Sequence of chain A:
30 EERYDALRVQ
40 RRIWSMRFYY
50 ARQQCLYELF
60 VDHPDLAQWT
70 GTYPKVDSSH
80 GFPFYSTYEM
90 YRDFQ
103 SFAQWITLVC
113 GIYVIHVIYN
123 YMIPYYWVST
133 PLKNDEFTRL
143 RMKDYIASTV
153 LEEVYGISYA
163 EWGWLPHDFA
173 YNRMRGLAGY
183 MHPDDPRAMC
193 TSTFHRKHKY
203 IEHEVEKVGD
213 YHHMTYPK

Interface contacts:
Residue Y340 in chain B interacts with residue T132 in chain A (closest heavy-atom distance 4.5 Å).
Residue D513 in chain B interacts with residue W129 in chain A (closest heavy-atom distance 4.1 Å).
Residue R509 in chain B interacts with residue Y128 in chain A (closest heavy-atom distance 3.2 Å).
Residue V339 in chain B is in contact with residue S131 in chain A (closest heavy-atom distance 3.3 Å).
Residue R509 in chain B contacts residue S131 in chain A (closest heavy-atom distance 3.6 Å).
Residue Y516 in chain B contacts residue Y121 in chain A (closest heavy-atom distance 2.3 Å).
Residue I347 in chain B is in contact with residue P133 in chain A (closest heavy-atom distance 4.1 Å).
Residue Y516 in chain B contacts residue P126 in chain A (closest heavy-atom distance 3.9 Å).
Residue V339 in chain B interacts with residue T132 in chain A (closest heavy-atom distance 4.4 Å).
Residue Y340 in chain B contacts residue V130 in chain A (closest heavy-atom distance 4.1 Å).
Residue Y340 in chain B contacts residue E138 in chain A (closest heavy-atom distance 3.3 Å).
Residue F519 in chain B is in contact with residue M144 in chain A (closest heavy-atom distance 3.8 Å).
Residue L512 in chain B contacts residue I125 in chain A (closest heavy-atom distance 4.7 Å).
Residue L512 in chain B contacts residue W129 in chain A (closest heavy-atom distance 4.3 Å).
Residue D513 in chain B interacts with residue Y128 in chain A (closest heavy-atom distance 3.1 Å).
Residue V514 in chain B contacts residue W129 in chain A (closest heavy-atom distance 3.9 Å).
Residue Y340 in chain B interacts with residue P133 in chain A (closest heavy-atom distance 4.1 Å).
Residue F519 in chain B interacts with residue Y121 in chain A (closest heavy-atom distance 4.4 Å).
Residue P515 in chain B interacts with residue W129 in chain A (closest heavy-atom distance 3.5 Å).
Residue F519 in chain B interacts with residue W129 in chain A (closest heavy-atom distance 3.5 Å).
Residue L512 in chain B contacts residue Y128 in chain A (closest heavy-atom distance 3.9 Å).
Residue Y516 in chain B interacts with residue I120 in chain A (closest heavy-atom distance 4.2 Å).
Residue L521 in chain B interacts with residue M144 in chain A (closest heavy-atom distance 3.6 Å).
Residue I347 in chain B contacts residue S131 in chain A (closest heavy-atom distance 5.0 Å).
Residue V339 in chain B is in contact with residue P133 in chain A (closest heavy-atom distance 4.4 Å).
Residue Y516 in chain B interacts with residue W129 in chain A (closest heavy-atom distance 3.5 Å).
Residue Y516 in chain B interacts with residue I125 in chain A (closest heavy-atom distance 3.6 Å).
Residue Y516 in chain B interacts with residue N122 in chain A (closest heavy-atom distance 4.5 Å).
Residue I347 in chain B interacts with residue T132 in chain A (closest heavy-atom distance 3.7 Å).
Residue Y340 in chain B contacts residue L142 in chain A (closest heavy-atom distance 3.9 Å).
Residue Y516 in chain B contacts residue I148 in chain A (closest heavy-atom distance 4.9 Å).
Residue F519 in chain B contacts residue I148 in chain A (closest heavy-atom distance 3.4 Å).

Sequence of chain B:
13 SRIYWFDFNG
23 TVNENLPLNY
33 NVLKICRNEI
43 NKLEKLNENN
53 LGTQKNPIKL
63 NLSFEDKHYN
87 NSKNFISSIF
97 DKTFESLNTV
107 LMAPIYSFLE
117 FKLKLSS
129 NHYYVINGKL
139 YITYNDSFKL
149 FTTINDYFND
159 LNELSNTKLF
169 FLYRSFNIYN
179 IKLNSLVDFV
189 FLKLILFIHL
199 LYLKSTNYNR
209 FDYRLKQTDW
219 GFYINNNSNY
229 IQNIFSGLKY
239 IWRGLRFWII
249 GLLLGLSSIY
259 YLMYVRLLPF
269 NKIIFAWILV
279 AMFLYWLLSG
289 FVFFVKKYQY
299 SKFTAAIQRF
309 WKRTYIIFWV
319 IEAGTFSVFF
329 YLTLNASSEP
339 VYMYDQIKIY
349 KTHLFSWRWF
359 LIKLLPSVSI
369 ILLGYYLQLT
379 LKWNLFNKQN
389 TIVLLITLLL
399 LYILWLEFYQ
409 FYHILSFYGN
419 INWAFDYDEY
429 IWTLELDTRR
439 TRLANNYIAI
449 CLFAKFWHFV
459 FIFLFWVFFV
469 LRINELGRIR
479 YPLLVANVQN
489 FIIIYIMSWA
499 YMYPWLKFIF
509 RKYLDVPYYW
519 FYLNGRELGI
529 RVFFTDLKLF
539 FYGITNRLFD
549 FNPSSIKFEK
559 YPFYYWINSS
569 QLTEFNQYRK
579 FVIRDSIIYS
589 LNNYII

These two protein chains interact to form a complex.